Contacts between the two chains:
Residue Q87 in chain B interacts with residue F10 in chain A (closest heavy-atom distance 4.5 Å).
Residue H53 in chain B is in contact with residue D4 in chain A (closest heavy-atom distance 3.3 Å).
Residue G13 in chain B interacts with residue V3 in chain A (closest heavy-atom distance 4.2 Å).
Residue I54 in chain B contacts residue L8 in chain A (closest heavy-atom distance 3.8 Å).
Residue G67 in chain B interacts with residue F10 in chain A (closest heavy-atom distance 3.5 Å).
Residue Q87 in chain B is in contact with residue D9 in chain A (closest heavy-atom distance 4.5 Å).
Residue I96 in chain B interacts with residue L8 in chain A (closest heavy-atom distance 3.7 Å).
Residue L65 in chain B contacts residue L8 in chain A (closest heavy-atom distance 3.7 Å).
Residue L65 in chain B is in contact with residue F10 in chain A (closest heavy-atom distance 3.6 Å).
Residue T52 in chain B interacts with residue D4 in chain A (closest heavy-atom distance 4.0 Å).
Residue V51 in chain B is in contact with residue D4 in chain A (closest heavy-atom distance 3.0 Å).
Residue Q87 in chain B contacts residue Q11 in chain A (closest heavy-atom distance 2.7 Å).
Residue H53 in chain B contacts residue V3 in chain A (closest heavy-atom distance 3.1 Å).
Residue G68 in chain B contacts residue F10 in chain A (closest heavy-atom distance 3.3 Å).
Residue K91 in chain B interacts with residue E7 in chain A (closest heavy-atom distance 3.2 Å).
Residue V14 in chain B contacts residue V3 in chain A (closest heavy-atom distance 4.6 Å).
Residue Y66 in chain B is in contact with residue F10 in chain A (closest heavy-atom distance 3.8 Å).
Residue Y81 in chain B is in contact with residue F10 in chain A (closest heavy-atom distance 4.0 Å).
Residue K91 in chain B interacts with residue D9 in chain A (closest heavy-atom distance 4.2 Å).
Residue I54 in chain B is in contact with residue G6 in chain A (closest heavy-atom distance 4.3 Å).
Residue E90 in chain B contacts residue D9 in chain A (closest heavy-atom distance 3.4 Å).
Residue H53 in chain B contacts residue G6 in chain A (closest heavy-atom distance 3.1 Å).
Residue L88 in chain B contacts residue L8 in chain A (closest heavy-atom distance 4.0 Å).
Residue K91 in chain B contacts residue L8 in chain A (closest heavy-atom distance 3.5 Å).
Residue R32 in chain B is in contact with residue V3 in chain A (closest heavy-atom distance 4.7 Å).
Residue K89 in chain B is in contact with residue D9 in chain A (closest heavy-atom distance 2.7 Å).
Residue E90 in chain B is in contact with residue E7 in chain A (closest heavy-atom distance 3.1 Å).
Residue K89 in chain B interacts with residue E7 in chain A (closest heavy-atom distance 4.3 Å).
Residue E17 in chain B interacts with residue V3 in chain A (closest heavy-atom distance 3.5 Å).
Residue E90 in chain B interacts with residue L8 in chain A (closest heavy-atom distance 4.1 Å).
Residue K89 in chain B interacts with residue L8 in chain A (closest heavy-atom distance 3.3 Å).

Sequence of chain A:
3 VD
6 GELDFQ

Sequence of chain B:
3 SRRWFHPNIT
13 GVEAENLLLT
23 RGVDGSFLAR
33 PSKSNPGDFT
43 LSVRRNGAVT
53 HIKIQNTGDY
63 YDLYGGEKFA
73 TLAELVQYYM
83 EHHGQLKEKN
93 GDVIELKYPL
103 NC

These two protein chains interact to form a complex.